Interface contacts:
Residue E224 in the second protein interacts with residue W67 in the first protein (closest heavy-atom distance 4.2 Å).
Residue D230 in the second protein interacts with residue R77 in the first protein (closest heavy-atom distance 3.9 Å).
Residue E224 in the second protein contacts residue K66 in the first protein (closest heavy-atom distance 3.6 Å).
Residue I227 in the second protein contacts residue W67 in the first protein (closest heavy-atom distance 4.0 Å).
Residue I227 in the second protein interacts with residue R77 in the first protein (closest heavy-atom distance 4.9 Å).
Residue A220 in the second protein contacts residue K66 in the first protein (closest heavy-atom distance 4.2 Å).
Residue A228 in the second protein interacts with residue V73 in the first protein (closest heavy-atom distance 5.0 Å).
Residue L221 in the second protein contacts residue K66 in the first protein (closest heavy-atom distance 3.4 Å).
Residue G229 in the second protein contacts residue W74 in the first protein (closest heavy-atom distance 4.3 Å).
Residue A228 in the second protein is in contact with residue R77 in the first protein (closest heavy-atom distance 2.2 Å).
Residue A220 in the second protein interacts with residue W67 in the first protein (closest heavy-atom distance 3.6 Å).
Residue I227 in the second protein contacts residue W74 in the first protein (closest heavy-atom distance 3.2 Å).
Residue G229 in the second protein is in contact with residue R77 in the first protein (closest heavy-atom distance 3.6 Å).
Residue V223 in the second protein interacts with residue W67 in the first protein (closest heavy-atom distance 4.0 Å).
Residue A228 in the second protein is in contact with residue A70 in the first protein (closest heavy-atom distance 3.9 Å).
Residue A228 in the second protein contacts residue W74 in the first protein (closest heavy-atom distance 3.2 Å).
Residue I227 in the second protein interacts with residue A71 in the first protein (closest heavy-atom distance 3.5 Å).
Residue D230 in the second protein contacts residue W74 in the first protein (closest heavy-atom distance 3.1 Å).
Residue I227 in the second protein contacts residue A70 in the first protein (closest heavy-atom distance 3.7 Å).
Residue D230 in the second protein contacts residue H78 in the first protein (closest heavy-atom distance 3.2 Å).
Residue E224 in the second protein interacts with residue A70 in the first protein (closest heavy-atom distance 3.5 Å).
Residue A220 in the second protein contacts residue D63 in the first protein (closest heavy-atom distance 3.7 Å).

This data describes a binding interaction between two proteins.

Sequence of the second protein:
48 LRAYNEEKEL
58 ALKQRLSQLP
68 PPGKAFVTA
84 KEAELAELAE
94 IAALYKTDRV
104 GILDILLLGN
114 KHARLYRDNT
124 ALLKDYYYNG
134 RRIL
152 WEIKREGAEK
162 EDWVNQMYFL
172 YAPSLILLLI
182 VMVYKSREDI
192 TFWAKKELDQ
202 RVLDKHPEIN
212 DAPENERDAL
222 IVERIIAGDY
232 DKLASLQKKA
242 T

Sequence of the first protein:
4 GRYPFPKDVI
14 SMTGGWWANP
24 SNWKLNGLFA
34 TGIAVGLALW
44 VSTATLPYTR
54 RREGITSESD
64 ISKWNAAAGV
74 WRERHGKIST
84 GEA